This data describes a binding interaction between two proteins.

Residue-level contacts at the interface:
Residue K113 in protein 2 interacts with residue N152 in protein 1 (closest heavy-atom distance 3.3 Å).
Residue L165 in protein 2 interacts with residue L144 in protein 1 (closest heavy-atom distance 3.3 Å).
Residue K113 in protein 2 interacts with residue L155 in protein 1 (closest heavy-atom distance 2.5 Å).
Residue E111 in protein 2 is in contact with residue N152 in protein 1 (closest heavy-atom distance 3.1 Å).
Residue E156 in protein 2 is in contact with residue S159 in protein 1 (closest heavy-atom distance 3.3 Å).
Residue K109 in protein 2 contacts residue N152 in protein 1 (closest heavy-atom distance 3.0 Å).
Residue F87 in protein 2 interacts with residue P137 in protein 1 (closest heavy-atom distance 3.3 Å).
Residue F147 in protein 2 contacts residue L108 in protein 1 (closest heavy-atom distance 3.4 Å).
Residue Y170 in protein 2 interacts with residue L145 in protein 1 (closest heavy-atom distance 3.5 Å).
Residue E111 in protein 2 is in contact with residue S157 in protein 1 (closest heavy-atom distance 3.1 Å).
Residue F65 in protein 2 contacts residue M125 in protein 1 (closest heavy-atom distance 3.5 Å).
Residue A126 in protein 2 contacts residue F58 in protein 1 (closest heavy-atom distance 3.2 Å).
Residue R162 in protein 2 contacts residue V148 in protein 1 (closest heavy-atom distance 2.8 Å).
Residue M105 in protein 2 contacts residue L127 in protein 1 (closest heavy-atom distance 3.1 Å).
Residue A161 in protein 2 is in contact with residue L120 in protein 1 (closest heavy-atom distance 3.4 Å).
Residue L127 in protein 2 interacts with residue M105 in protein 1 (closest heavy-atom distance 3.1 Å).
Residue F97 in protein 2 contacts residue M130 in protein 1 (closest heavy-atom distance 3.5 Å).
Residue L145 in protein 2 interacts with residue Y170 in protein 1 (closest heavy-atom distance 3.5 Å).
Residue R162 in protein 2 contacts residue S153 in protein 1 (closest heavy-atom distance 2.7 Å).
Residue L155 in protein 2 interacts with residue K113 in protein 1 (closest heavy-atom distance 2.5 Å).
Residue L144 in protein 2 is in contact with residue L169 in protein 1 (closest heavy-atom distance 3.5 Å).
Residue L144 in protein 2 is in contact with residue L165 in protein 1 (closest heavy-atom distance 3.3 Å).
Residue P137 in protein 2 contacts residue F87 in protein 1 (closest heavy-atom distance 3.3 Å).
Residue N128 in protein 2 is in contact with residue T168 in protein 1 (closest heavy-atom distance 2.8 Å).
Residue F87 in protein 2 is in contact with residue Y135 in protein 1 (closest heavy-atom distance 3.3 Å).
Residue N152 in protein 2 interacts with residue K109 in protein 1 (closest heavy-atom distance 3.0 Å).
Residue D80 in protein 2 interacts with residue H129 in protein 1 (closest heavy-atom distance 3.1 Å).
Residue L107 in protein 2 contacts residue S153 in protein 1 (closest heavy-atom distance 3.0 Å).
Residue G122 in protein 2 contacts residue S62 in protein 1 (closest heavy-atom distance 3.3 Å).
Residue L108 in protein 2 interacts with residue F147 in protein 1 (closest heavy-atom distance 3.4 Å).
Residue Q76 in protein 2 contacts residue H129 in protein 1 (closest heavy-atom distance 3.2 Å).
Residue T168 in protein 2 interacts with residue N128 in protein 1 (closest heavy-atom distance 2.8 Å).
Residue V148 in protein 2 is in contact with residue R162 in protein 1 (closest heavy-atom distance 2.8 Å).
Residue S62 in protein 2 is in contact with residue G122 in protein 1 (closest heavy-atom distance 3.3 Å).
Residue L169 in protein 2 contacts residue L144 in protein 1 (closest heavy-atom distance 3.5 Å).
Residue M125 in protein 2 is in contact with residue F65 in protein 1 (closest heavy-atom distance 3.5 Å).
Residue L144 in protein 2 is in contact with residue L98 in protein 1 (closest heavy-atom distance 3.5 Å).
Residue Y135 in protein 2 interacts with residue F87 in protein 1 (closest heavy-atom distance 3.3 Å).
Residue D80 in protein 2 interacts with residue Y135 in protein 1 (closest heavy-atom distance 2.7 Å).
Residue F58 in protein 2 is in contact with residue A126 in protein 1 (closest heavy-atom distance 3.2 Å).
Residue L127 in protein 2 contacts residue F58 in protein 1 (closest heavy-atom distance 3.4 Å).
Residue S157 in protein 2 contacts residue E111 in protein 1 (closest heavy-atom distance 3.1 Å).
Residue N152 in protein 2 interacts with residue E111 in protein 1 (closest heavy-atom distance 3.1 Å).
Residue Y135 in protein 2 is in contact with residue D80 in protein 1 (closest heavy-atom distance 2.7 Å).
Residue S153 in protein 2 is in contact with residue R162 in protein 1 (closest heavy-atom distance 2.7 Å).
Residue H129 in protein 2 is in contact with residue Q76 in protein 1 (closest heavy-atom distance 3.2 Å).
Residue L166 in protein 2 interacts with residue L145 in protein 1 (closest heavy-atom distance 3.3 Å).
Residue L120 in protein 2 interacts with residue A161 in protein 1 (closest heavy-atom distance 3.4 Å).
Residue S159 in protein 2 interacts with residue E156 in protein 1 (closest heavy-atom distance 3.3 Å).
Residue S153 in protein 2 contacts residue L107 in protein 1 (closest heavy-atom distance 3.0 Å).
Residue N152 in protein 2 contacts residue K113 in protein 1 (closest heavy-atom distance 3.3 Å).
Residue L98 in protein 2 contacts residue L144 in protein 1 (closest heavy-atom distance 3.5 Å).
Residue L145 in protein 2 is in contact with residue L166 in protein 1 (closest heavy-atom distance 3.3 Å).
Residue Q76 in protein 2 is in contact with residue M125 in protein 1 (closest heavy-atom distance 3.3 Å).
Residue M130 in protein 2 interacts with residue F97 in protein 1 (closest heavy-atom distance 3.5 Å).
Residue F58 in protein 2 is in contact with residue L127 in protein 1 (closest heavy-atom distance 3.4 Å).
Residue D80 in protein 2 is in contact with residue Q133 in protein 1 (closest heavy-atom distance 3.4 Å).
Residue M125 in protein 2 contacts residue Q76 in protein 1 (closest heavy-atom distance 3.3 Å).
Residue H129 in protein 2 interacts with residue D80 in protein 1 (closest heavy-atom distance 3.1 Å).
Residue Q133 in protein 2 contacts residue D80 in protein 1 (closest heavy-atom distance 3.4 Å).

Sequence of protein 1:
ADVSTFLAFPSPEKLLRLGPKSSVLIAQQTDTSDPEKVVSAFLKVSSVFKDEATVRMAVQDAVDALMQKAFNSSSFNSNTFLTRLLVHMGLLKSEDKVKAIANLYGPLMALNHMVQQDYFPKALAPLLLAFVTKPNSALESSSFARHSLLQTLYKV

Sequence of protein 2:
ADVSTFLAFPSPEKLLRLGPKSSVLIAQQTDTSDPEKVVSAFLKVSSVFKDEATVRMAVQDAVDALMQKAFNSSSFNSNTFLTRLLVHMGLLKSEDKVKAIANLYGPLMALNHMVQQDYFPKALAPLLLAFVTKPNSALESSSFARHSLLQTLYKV